Sequence of chain B:
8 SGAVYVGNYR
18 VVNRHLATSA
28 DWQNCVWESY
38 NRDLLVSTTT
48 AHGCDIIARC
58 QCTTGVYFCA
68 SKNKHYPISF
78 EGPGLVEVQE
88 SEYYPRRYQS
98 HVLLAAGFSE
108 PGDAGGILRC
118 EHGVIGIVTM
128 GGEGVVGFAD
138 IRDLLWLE

Sequence of chain A:
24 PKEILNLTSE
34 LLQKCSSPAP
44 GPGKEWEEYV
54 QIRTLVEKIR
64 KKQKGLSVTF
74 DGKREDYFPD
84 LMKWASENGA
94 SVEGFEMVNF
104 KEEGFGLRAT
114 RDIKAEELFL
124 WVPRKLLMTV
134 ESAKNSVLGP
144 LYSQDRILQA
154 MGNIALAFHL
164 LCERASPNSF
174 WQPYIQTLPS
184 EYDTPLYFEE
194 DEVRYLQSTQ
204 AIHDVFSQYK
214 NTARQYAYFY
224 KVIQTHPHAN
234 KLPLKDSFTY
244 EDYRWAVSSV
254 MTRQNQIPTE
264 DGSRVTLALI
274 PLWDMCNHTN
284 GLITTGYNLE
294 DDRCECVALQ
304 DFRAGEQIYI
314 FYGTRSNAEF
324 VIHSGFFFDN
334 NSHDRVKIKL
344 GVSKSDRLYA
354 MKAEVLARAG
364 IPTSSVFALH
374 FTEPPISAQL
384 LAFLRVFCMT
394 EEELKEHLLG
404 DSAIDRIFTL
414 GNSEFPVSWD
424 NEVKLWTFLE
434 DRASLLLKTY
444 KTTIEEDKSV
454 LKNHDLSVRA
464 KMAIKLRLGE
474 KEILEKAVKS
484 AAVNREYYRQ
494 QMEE

The following describes two proteins that form a bound complex.

Residue-level contacts at the interface:
Residue Q259 in chain A interacts with residue G62 in chain B (closest heavy-atom distance 3.6 Å).
Residue Q382 in chain A is in contact with residue L82 in chain B (closest heavy-atom distance 4.4 Å).
Residue T317 in chain A contacts residue S76 in chain B (closest heavy-atom distance 3.9 Å).
Residue A381 in chain A contacts residue L82 in chain B (closest heavy-atom distance 3.5 Å).
Residue R267 in chain A interacts with residue I53 in chain B (closest heavy-atom distance 4.1 Å).
Residue F411 in chain A contacts residue S97 in chain B (closest heavy-atom distance 3.9 Å).
Residue Y290 in chain A is in contact with residue K71 in chain B (closest heavy-atom distance 3.8 Å).
Residue T317 in chain A interacts with residue A103 in chain B (closest heavy-atom distance 4.2 Å).
Residue G363 in chain A contacts residue P80 in chain B (closest heavy-atom distance 4.2 Å).
Residue Y290 in chain A contacts residue H72 in chain B (closest heavy-atom distance 2.8 Å).
Residue G414 in chain A contacts residue L82 in chain B (closest heavy-atom distance 3.9 Å).
Residue A381 in chain A is in contact with residue Y95 in chain B (closest heavy-atom distance 4.7 Å).
Residue V268 in chain A contacts residue R116 in chain B (closest heavy-atom distance 3.9 Å).
Residue I286 in chain A interacts with residue Y73 in chain B (closest heavy-atom distance 4.3 Å).
Residue A362 in chain A is in contact with residue S97 in chain B (closest heavy-atom distance 3.8 Å).
Residue G289 in chain A is in contact with residue Y73 in chain B (closest heavy-atom distance 4.4 Å).
Residue G363 in chain A interacts with residue H98 in chain B (closest heavy-atom distance 3.4 Å).
Residue N258 in chain A is in contact with residue P74 in chain B (closest heavy-atom distance 3.8 Å).
Residue F411 in chain A contacts residue N38 in chain B (closest heavy-atom distance 3.5 Å).
Residue N291 in chain A is in contact with residue N70 in chain B (closest heavy-atom distance 4.4 Å).
Residue S416 in chain A is in contact with residue Y95 in chain B (closest heavy-atom distance 4.7 Å).
Residue L285 in chain A is in contact with residue F105 in chain B (closest heavy-atom distance 4.4 Å).
Residue I286 in chain A is in contact with residue A103 in chain B (closest heavy-atom distance 4.1 Å).
Residue Q259 in chain A interacts with residue T61 in chain B (closest heavy-atom distance 4.3 Å).
Residue R338 in chain A is in contact with residue E78 in chain B (closest heavy-atom distance 2.8 Å).
Residue L270 in chain A is in contact with residue E118 in chain B (closest heavy-atom distance 3.9 Å).
Residue F411 in chain A is in contact with residue Q96 in chain B (closest heavy-atom distance 4.7 Å).
Residue G289 in chain A is in contact with residue H72 in chain B (closest heavy-atom distance 3.4 Å).
Residue T288 in chain A interacts with residue Y73 in chain B (closest heavy-atom distance 3.2 Å).
Residue E298 in chain A contacts residue K71 in chain B (closest heavy-atom distance 2.9 Å).
Residue R267 in chain A is in contact with residue R116 in chain B (closest heavy-atom distance 4.3 Å).
Residue F411 in chain A interacts with residue L82 in chain B (closest heavy-atom distance 3.8 Å).
Residue E293 in chain A is in contact with residue N70 in chain B (closest heavy-atom distance 3.6 Å).
Residue V268 in chain A contacts residue C117 in chain B (closest heavy-atom distance 3.3 Å).
Residue R267 in chain A contacts residue C51 in chain B (closest heavy-atom distance 3.3 Å).
Residue R267 in chain A is in contact with residue D52 in chain B (closest heavy-atom distance 4.0 Å).
Residue G265 in chain A contacts residue R116 in chain B (closest heavy-atom distance 4.4 Å).
Residue Q382 in chain A is in contact with residue P80 in chain B (closest heavy-atom distance 4.0 Å).
Residue Q382 in chain A is in contact with residue G81 in chain B (closest heavy-atom distance 3.6 Å).
Residue G414 in chain A interacts with residue Y95 in chain B (closest heavy-atom distance 3.4 Å).
Residue Q259 in chain A contacts residue P74 in chain B (closest heavy-atom distance 4.5 Å).
Residue I286 in chain A interacts with residue I75 in chain B (closest heavy-atom distance 4.3 Å).
Residue F411 in chain A is in contact with residue Y95 in chain B (closest heavy-atom distance 3.5 Å).
Residue V268 in chain A contacts residue E118 in chain B (closest heavy-atom distance 3.4 Å).
Residue S266 in chain A interacts with residue R116 in chain B (closest heavy-atom distance 3.4 Å).
Residue I286 in chain A contacts residue F105 in chain B (closest heavy-atom distance 3.3 Å).
Residue P261 in chain A interacts with residue H72 in chain B (closest heavy-atom distance 3.5 Å).
Residue T288 in chain A interacts with residue P74 in chain B (closest heavy-atom distance 3.7 Å).
Residue L292 in chain A interacts with residue H72 in chain B (closest heavy-atom distance 4.0 Å).
Residue I286 in chain A is in contact with residue P74 in chain B (closest heavy-atom distance 3.5 Å).
Residue S266 in chain A contacts residue D52 in chain B (closest heavy-atom distance 4.7 Å).
Residue A362 in chain A is in contact with residue L82 in chain B (closest heavy-atom distance 4.5 Å).
Residue G363 in chain A is in contact with residue S97 in chain B (closest heavy-atom distance 4.7 Å).
Residue P261 in chain A contacts residue V63 in chain B (closest heavy-atom distance 4.6 Å).
Residue Q259 in chain A contacts residue V63 in chain B (closest heavy-atom distance 3.8 Å).
Residue Q259 in chain A contacts residue E118 in chain B (closest heavy-atom distance 2.9 Å).
Residue H373 in chain A interacts with residue E78 in chain B (closest heavy-atom distance 4.4 Å).
Residue G289 in chain A interacts with residue P74 in chain B (closest heavy-atom distance 4.3 Å).
Residue N415 in chain A contacts residue Y95 in chain B (closest heavy-atom distance 3.4 Å).
Residue V268 in chain A interacts with residue V63 in chain B (closest heavy-atom distance 4.1 Å).